Sequence of chain B:
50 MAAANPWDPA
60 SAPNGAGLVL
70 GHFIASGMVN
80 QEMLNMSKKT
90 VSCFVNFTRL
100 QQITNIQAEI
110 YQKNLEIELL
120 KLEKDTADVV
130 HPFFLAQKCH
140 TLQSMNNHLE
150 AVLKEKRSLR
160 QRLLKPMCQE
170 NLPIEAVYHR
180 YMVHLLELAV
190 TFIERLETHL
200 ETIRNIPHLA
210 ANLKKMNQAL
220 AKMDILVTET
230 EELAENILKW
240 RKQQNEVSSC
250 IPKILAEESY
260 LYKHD

Residue-level contacts at the interface:
Residue V271 in chain A interacts with residue Q142 in chain B (closest heavy-atom distance 3.4 Å).
Residue L264 in chain A interacts with residue P131 in chain B (closest heavy-atom distance 3.4 Å).
Residue L278 in chain A is in contact with residue N145 in chain B (closest heavy-atom distance 3.7 Å).
Residue L187 in chain A interacts with residue A65 in chain B (closest heavy-atom distance 3.6 Å).
Residue D300 in chain A contacts residue P165 in chain B (closest heavy-atom distance 3.2 Å).
Residue Q342 in chain A contacts residue L219 in chain B (closest heavy-atom distance 3.5 Å).
Residue Q342 in chain A interacts with residue M222 in chain B (closest heavy-atom distance 3.2 Å).
Residue L187 in chain A interacts with residue G64 in chain B (closest heavy-atom distance 3.6 Å).
Residue L232 in chain A contacts residue K112 in chain B (closest heavy-atom distance 3.2 Å).
Residue E364 in chain A interacts with residue W239 in chain B (closest heavy-atom distance 3.4 Å).
Residue K267 in chain A contacts residue Q142 in chain B (closest heavy-atom distance 3.3 Å).
Residue F275 in chain A interacts with residue N145 in chain B (closest heavy-atom distance 3.2 Å).
Residue E177 in chain A interacts with residue F72 in chain B (closest heavy-atom distance 3.2 Å).
Residue S319 in chain A contacts residue L184 in chain B (closest heavy-atom distance 3.6 Å).
Residue Q343 in chain A is in contact with residue K214 in chain B (closest heavy-atom distance 3.3 Å).
Residue L365 in chain A interacts with residue W239 in chain B (closest heavy-atom distance 3.4 Å).
Residue L225 in chain A contacts residue Q101 in chain B (closest heavy-atom distance 3.4 Å).
Residue K368 in chain A interacts with residue W239 in chain B (closest heavy-atom distance 3.3 Å).
Residue T316 in chain A interacts with residue Y180 in chain B (closest heavy-atom distance 3.2 Å).
Residue K267 in chain A contacts residue C138 in chain B (closest heavy-atom distance 3.6 Å).
Residue L322 in chain A is in contact with residue F191 in chain B (closest heavy-atom distance 3.5 Å).
Residue Y246 in chain A interacts with residue K123 in chain B (closest heavy-atom distance 3.6 Å).
Residue V271 in chain A interacts with residue L141 in chain B (closest heavy-atom distance 3.7 Å).
Residue A335 in chain A is in contact with residue N211 in chain B (closest heavy-atom distance 3.6 Å).
Residue L322 in chain A interacts with residue L184 in chain B (closest heavy-atom distance 2.8 Å).
Residue A333 in chain A contacts residue T201 in chain B (closest heavy-atom distance 3.6 Å).
Residue G253 in chain A is in contact with residue F132 in chain B (closest heavy-atom distance 3.5 Å).
Residue Q343 in chain A interacts with residue Q217 in chain B (closest heavy-atom distance 3.7 Å).
Residue S235 in chain A contacts residue K112 in chain B (closest heavy-atom distance 3.6 Å).
Residue E221 in chain A is in contact with residue R98 in chain B (closest heavy-atom distance 3.5 Å).
Residue K218 in chain A contacts residue V94 in chain B (closest heavy-atom distance 3.4 Å).
Residue Q342 in chain A interacts with residue K221 in chain B (closest heavy-atom distance 3.3 Å).
Residue S332 in chain A contacts residue H207 in chain B (closest heavy-atom distance 3.3 Å).
Residue K218 in chain A is in contact with residue R98 in chain B (closest heavy-atom distance 2.8 Å).
Residue L232 in chain A is in contact with residue E108 in chain B (closest heavy-atom distance 3.6 Å).
Residue T338 in chain A interacts with residue M215 in chain B (closest heavy-atom distance 3.4 Å).
Residue Q252 in chain A contacts residue F132 in chain B (closest heavy-atom distance 3.2 Å).
Residue S332 in chain A contacts residue T201 in chain B (closest heavy-atom distance 3.4 Å).
Residue M326 in chain A interacts with residue F191 in chain B (closest heavy-atom distance 3.4 Å).
Residue K218 in chain A interacts with residue N95 in chain B (closest heavy-atom distance 2.9 Å).
Residue Q342 in chain A interacts with residue A218 in chain B (closest heavy-atom distance 3.1 Å).
Residue L228 in chain A is in contact with residue Q106 in chain B (closest heavy-atom distance 3.2 Å).
Residue E367 in chain A interacts with residue W239 in chain B (closest heavy-atom distance 3.6 Å).
Residue L239 in chain A contacts residue K112 in chain B (closest heavy-atom distance 3.7 Å).
Residue V339 in chain A contacts residue N211 in chain B (closest heavy-atom distance 3.7 Å).
Residue E221 in chain A contacts residue N95 in chain B (closest heavy-atom distance 2.9 Å).
Residue E222 in chain A interacts with residue R98 in chain B (closest heavy-atom distance 3.4 Å).
Residue K368 in chain A is in contact with residue K238 in chain B (closest heavy-atom distance 3.4 Å).
Residue E289 in chain A interacts with residue R159 in chain B (closest heavy-atom distance 3.4 Å).
Residue E221 in chain A interacts with residue I102 in chain B (closest heavy-atom distance 3.6 Å).
Residue Q323 in chain A interacts with residue L187 in chain B (closest heavy-atom distance 3.4 Å).
Residue L322 in chain A contacts residue L187 in chain B (closest heavy-atom distance 3.6 Å).
Residue L365 in chain A interacts with residue N235 in chain B (closest heavy-atom distance 3.6 Å).
Residue A236 in chain A contacts residue K112 in chain B (closest heavy-atom distance 3.5 Å).
Residue K170 in chain A interacts with residue M77 in chain B (closest heavy-atom distance 3.5 Å).
Residue V339 in chain A contacts residue M215 in chain B (closest heavy-atom distance 3.6 Å).
Residue Q231 in chain A is in contact with residue I109 in chain B (closest heavy-atom distance 3.6 Å).
Residue Q342 in chain A contacts residue M215 in chain B (closest heavy-atom distance 3.7 Å).
Residue V339 in chain A is in contact with residue K214 in chain B (closest heavy-atom distance 3.6 Å).
Residue L232 in chain A interacts with residue I109 in chain B (closest heavy-atom distance 3.7 Å).

Sequence of chain A:
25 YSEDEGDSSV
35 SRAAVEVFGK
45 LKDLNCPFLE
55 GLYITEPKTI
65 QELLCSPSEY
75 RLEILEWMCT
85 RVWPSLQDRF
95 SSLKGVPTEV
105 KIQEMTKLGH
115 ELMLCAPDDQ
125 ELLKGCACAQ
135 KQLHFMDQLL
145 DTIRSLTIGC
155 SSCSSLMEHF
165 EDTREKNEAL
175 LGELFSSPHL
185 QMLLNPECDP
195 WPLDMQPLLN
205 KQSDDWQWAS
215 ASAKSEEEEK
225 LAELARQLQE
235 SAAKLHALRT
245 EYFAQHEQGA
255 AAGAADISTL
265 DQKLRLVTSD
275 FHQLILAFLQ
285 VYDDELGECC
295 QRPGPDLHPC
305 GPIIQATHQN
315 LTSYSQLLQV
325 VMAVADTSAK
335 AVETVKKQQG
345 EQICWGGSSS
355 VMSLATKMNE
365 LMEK

These two protein chains interact to form a complex.